Sequence of protein 1:
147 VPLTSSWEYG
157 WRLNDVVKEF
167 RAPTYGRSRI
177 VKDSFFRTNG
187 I

Sequence of protein 2:
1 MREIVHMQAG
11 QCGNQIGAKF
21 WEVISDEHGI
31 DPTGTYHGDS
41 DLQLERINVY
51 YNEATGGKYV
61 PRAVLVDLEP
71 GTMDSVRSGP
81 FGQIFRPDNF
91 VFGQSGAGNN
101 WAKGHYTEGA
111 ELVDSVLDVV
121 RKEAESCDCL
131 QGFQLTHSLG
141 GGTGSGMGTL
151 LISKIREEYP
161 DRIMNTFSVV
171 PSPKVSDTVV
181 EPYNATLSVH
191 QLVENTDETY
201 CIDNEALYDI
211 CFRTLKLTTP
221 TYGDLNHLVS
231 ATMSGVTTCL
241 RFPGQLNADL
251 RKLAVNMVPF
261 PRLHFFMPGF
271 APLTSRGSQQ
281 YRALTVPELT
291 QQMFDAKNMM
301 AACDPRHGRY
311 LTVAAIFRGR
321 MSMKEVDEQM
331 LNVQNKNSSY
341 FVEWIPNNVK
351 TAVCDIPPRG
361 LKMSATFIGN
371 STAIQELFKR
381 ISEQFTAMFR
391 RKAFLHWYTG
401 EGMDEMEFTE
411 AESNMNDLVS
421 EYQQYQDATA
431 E

Residue-level contacts at the interface:
Residue F212 in protein 2 interacts with residue T184 in protein 1 (closest heavy-atom distance 2.4 Å).
Residue L217 in protein 2 contacts residue R183 in protein 1 (closest heavy-atom distance 4.5 Å).
Residue F212 in protein 2 interacts with residue N185 in protein 1 (closest heavy-atom distance 4.8 Å).
Residue K216 in protein 2 contacts residue F182 in protein 1 (closest heavy-atom distance 4.8 Å).
Residue K216 in protein 2 is in contact with residue F181 in protein 1 (closest heavy-atom distance 3.8 Å).
Residue K216 in protein 2 is in contact with residue T184 in protein 1 (closest heavy-atom distance 3.5 Å).
Residue C211 in protein 2 contacts residue T184 in protein 1 (closest heavy-atom distance 4.7 Å).
Residue T218 in protein 2 is in contact with residue F182 in protein 1 (closest heavy-atom distance 3.6 Å).
Residue R213 in protein 2 contacts residue T184 in protein 1 (closest heavy-atom distance 4.4 Å).
Residue K216 in protein 2 is in contact with residue I187 in protein 1 (closest heavy-atom distance 4.7 Å).
Residue F212 in protein 2 contacts residue G186 in protein 1 (closest heavy-atom distance 4.2 Å).
Residue R213 in protein 2 contacts residue G186 in protein 1 (closest heavy-atom distance 4.2 Å).
Residue L217 in protein 2 is in contact with residue T184 in protein 1 (closest heavy-atom distance 3.8 Å).

The following describes two proteins that form a bound complex.